Sequence of chain A:
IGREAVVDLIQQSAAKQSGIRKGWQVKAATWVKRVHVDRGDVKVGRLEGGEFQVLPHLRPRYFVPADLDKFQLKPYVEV

This data describes a binding interaction between two proteins.

Sequence of chain B:
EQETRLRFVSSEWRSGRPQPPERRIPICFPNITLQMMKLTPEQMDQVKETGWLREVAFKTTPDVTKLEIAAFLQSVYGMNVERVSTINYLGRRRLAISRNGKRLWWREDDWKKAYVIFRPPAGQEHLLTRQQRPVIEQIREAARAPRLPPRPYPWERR

Interface contacts:
Residue F37 in chain B is in contact with residue I34 in chain A (closest heavy-atom distance 3.9 Å).
Residue D139 in chain B contacts residue R45 in chain A (closest heavy-atom distance 2.7 Å).
Residue E51 in chain B contacts residue H81 in chain A (closest heavy-atom distance 3.8 Å).
Residue L35 in chain B interacts with residue A38 in chain A (closest heavy-atom distance 3.5 Å).
Residue C57 in chain B contacts residue F87 in chain A (closest heavy-atom distance 3.8 Å).
Residue R53 in chain B contacts residue V66 in chain A (closest heavy-atom distance 3.6 Å).
Residue W42 in chain B is in contact with residue V59 in chain A (closest heavy-atom distance 3.7 Å).
Residue A100 in chain B contacts residue P84 in chain A (closest heavy-atom distance 3.8 Å).
Residue P91 in chain B is in contact with residue R63 in chain A (closest heavy-atom distance 3.6 Å).
Residue W135 in chain B interacts with residue V50 in chain A (closest heavy-atom distance 3.6 Å).
Residue R53 in chain B interacts with residue L82 in chain A (closest heavy-atom distance 2.6 Å).
Residue I56 in chain B is in contact with residue R85 in chain A (closest heavy-atom distance 2.9 Å).
Residue F37 in chain B is in contact with residue Q35 in chain A (closest heavy-atom distance 3.5 Å).
Residue R36 in chain B interacts with residue V61 in chain A (closest heavy-atom distance 3.5 Å).
Residue R34 in chain B contacts residue Q35 in chain A (closest heavy-atom distance 3.4 Å).
Residue P49 in chain B is in contact with residue K67 in chain A (closest heavy-atom distance 3.6 Å).
Residue I61 in chain B is in contact with residue Y86 in chain A (closest heavy-atom distance 3.8 Å).
Residue E97 in chain B interacts with residue Y86 in chain A (closest heavy-atom distance 3.5 Å).
Residue S104 in chain B contacts residue V88 in chain A (closest heavy-atom distance 3.9 Å).
Residue L35 in chain B contacts residue Q35 in chain A (closest heavy-atom distance 2.9 Å).
Residue E32 in chain B contacts residue A38 in chain A (closest heavy-atom distance 3.8 Å).
Residue R136 in chain B contacts residue T54 in chain A (closest heavy-atom distance 3.5 Å).
Residue L35 in chain B interacts with residue W48 in chain A (closest heavy-atom distance 3.8 Å).
Residue R136 in chain B contacts residue R45 in chain A (closest heavy-atom distance 3.3 Å).
Residue W135 in chain B interacts with residue I44 in chain A (closest heavy-atom distance 3.2 Å).
Residue D138 in chain B interacts with residue R45 in chain A (closest heavy-atom distance 3.7 Å).
Residue L119 in chain B interacts with residue A53 in chain A (closest heavy-atom distance 3.4 Å).
Residue R53 in chain B interacts with residue H81 in chain A (closest heavy-atom distance 3.2 Å).
Residue R36 in chain B is in contact with residue D62 in chain A (closest heavy-atom distance 2.9 Å).
Residue W134 in chain B interacts with residue K46 in chain A (closest heavy-atom distance 3.5 Å).
Residue P49 in chain B interacts with residue R70 in chain A (closest heavy-atom distance 3.4 Å).
Residue R122 in chain B interacts with residue V50 in chain A (closest heavy-atom distance 3.7 Å).
Residue D92 in chain B contacts residue G64 in chain A (closest heavy-atom distance 3.4 Å).
Residue N117 in chain B contacts residue K57 in chain A (closest heavy-atom distance 2.8 Å).
Residue W134 in chain B contacts residue G47 in chain A (closest heavy-atom distance 3.2 Å).
Residue R53 in chain B interacts with residue P84 in chain A (closest heavy-atom distance 3.9 Å).
Residue R136 in chain B interacts with residue V50 in chain A (closest heavy-atom distance 3.1 Å).
Residue E97 in chain B contacts residue P84 in chain A (closest heavy-atom distance 3.6 Å).
Residue E137 in chain B is in contact with residue R45 in chain A (closest heavy-atom distance 2.7 Å).
Residue L96 in chain B is in contact with residue P84 in chain A (closest heavy-atom distance 3.8 Å).
Residue E97 in chain B is in contact with residue V66 in chain A (closest heavy-atom distance 3.5 Å).
Residue R136 in chain B contacts residue A53 in chain A (closest heavy-atom distance 3.4 Å).
Residue V38 in chain B interacts with residue V59 in chain A (closest heavy-atom distance 3.8 Å).
Residue W135 in chain B is in contact with residue K46 in chain A (closest heavy-atom distance 3.9 Å).
Residue F101 in chain B interacts with residue Y86 in chain A (closest heavy-atom distance 3.8 Å).
Residue P55 in chain B interacts with residue R85 in chain A (closest heavy-atom distance 3.6 Å).
Residue P50 in chain B contacts residue K67 in chain A (closest heavy-atom distance 3.4 Å).
Residue E32 in chain B contacts residue S42 in chain A (closest heavy-atom distance 3.4 Å).
Residue N117 in chain B contacts residue R63 in chain A (closest heavy-atom distance 3.9 Å).
Residue P47 in chain B is in contact with residue K67 in chain A (closest heavy-atom distance 3.4 Å).
Residue P49 in chain B interacts with residue G69 in chain A (closest heavy-atom distance 3.7 Å).
Residue W135 in chain B is in contact with residue R45 in chain A (closest heavy-atom distance 3.9 Å).
Residue P59 in chain B contacts residue Y86 in chain A (closest heavy-atom distance 3.9 Å).
Residue R43 in chain B contacts residue R27 in chain A (closest heavy-atom distance 3.9 Å).
Residue P49 in chain B is in contact with residue L82 in chain A (closest heavy-atom distance 3.7 Å).
Residue R53 in chain B is in contact with residue R85 in chain A (closest heavy-atom distance 3.1 Å).
Residue R136 in chain B is in contact with residue I44 in chain A (closest heavy-atom distance 2.8 Å).
Residue P50 in chain B is in contact with residue L82 in chain A (closest heavy-atom distance 3.3 Å).
Residue I56 in chain B contacts residue F87 in chain A (closest heavy-atom distance 3.4 Å).
Residue W134 in chain B interacts with residue V50 in chain A (closest heavy-atom distance 3.5 Å).